This data describes a binding interaction between two proteins.

Contacts between the two chains:
Residue A487 in the second protein is in contact with residue M364 in the first protein (closest heavy-atom distance 4.2 Å).
Residue V46 in the second protein interacts with residue L49 in the first protein (closest heavy-atom distance 4.1 Å).
Residue T72 in the second protein interacts with residue L71 in the first protein (closest heavy-atom distance 4.0 Å).
Residue R522 in the second protein interacts with residue N559 in the first protein (closest heavy-atom distance 3.9 Å).
Residue L60 in the second protein interacts with residue L60 in the first protein (closest heavy-atom distance 3.7 Å).
Residue F472 in the second protein contacts residue M465 in the first protein (closest heavy-atom distance 3.8 Å).
Residue N474 in the second protein interacts with residue P586 in the first protein (closest heavy-atom distance 3.9 Å).
Residue Q513 in the second protein contacts residue K517 in the first protein (closest heavy-atom distance 3.4 Å).
Residue M57 in the second protein contacts residue M57 in the first protein (closest heavy-atom distance 3.4 Å).
Residue E480 in the second protein is in contact with residue G363 in the first protein (closest heavy-atom distance 3.4 Å).
Residue L468 in the second protein contacts residue L75 in the first protein (closest heavy-atom distance 3.8 Å).
Residue L68 in the second protein is in contact with residue L68 in the first protein (closest heavy-atom distance 3.4 Å).
Residue L520 in the second protein contacts residue F519 in the first protein (closest heavy-atom distance 3.8 Å).
Residue L71 in the second protein interacts with residue L68 in the first protein (closest heavy-atom distance 3.9 Å).
Residue N474 in the second protein is in contact with residue L585 in the first protein (closest heavy-atom distance 3.7 Å).
Residue D502 in the second protein contacts residue M364 in the first protein (closest heavy-atom distance 4.3 Å).
Residue H509 in the second protein is in contact with residue M558 in the first protein (closest heavy-atom distance 3.6 Å).
Residue L520 in the second protein interacts with residue G518 in the first protein (closest heavy-atom distance 3.5 Å).
Residue L520 in the second protein contacts residue K517 in the first protein (closest heavy-atom distance 3.9 Å).
Residue F53 in the second protein is in contact with residue G52 in the first protein (closest heavy-atom distance 4.3 Å).
Residue E480 in the second protein contacts residue G362 in the first protein (closest heavy-atom distance 4.3 Å).
Residue G484 in the second protein is in contact with residue M364 in the first protein (closest heavy-atom distance 3.8 Å).
Residue L68 in the second protein is in contact with residue E70 in the first protein (closest heavy-atom distance 4.0 Å).
Residue R61 in the second protein interacts with residue K63 in the first protein (closest heavy-atom distance 4.1 Å).
Residue H509 in the second protein interacts with residue L585 in the first protein (closest heavy-atom distance 3.6 Å).
Residue M465 in the second protein contacts residue L75 in the first protein (closest heavy-atom distance 3.5 Å).
Residue H498 in the second protein interacts with residue H367 in the first protein (closest heavy-atom distance 3.1 Å).
Residue S466 in the second protein is in contact with residue R359 in the first protein (closest heavy-atom distance 2.8 Å).
Residue D557 in the second protein is in contact with residue N559 in the first protein (closest heavy-atom distance 4.2 Å).
Residue R61 in the second protein is in contact with residue L60 in the first protein (closest heavy-atom distance 4.2 Å).
Residue M465 in the second protein is in contact with residue L71 in the first protein (closest heavy-atom distance 4.3 Å).
Residue W462 in the second protein interacts with residue F355 in the first protein (closest heavy-atom distance 3.3 Å).
Residue G469 in the second protein contacts residue L75 in the first protein (closest heavy-atom distance 4.0 Å).
Residue F53 in the second protein interacts with residue M57 in the first protein (closest heavy-atom distance 3.5 Å).
Residue R483 in the second protein is in contact with residue M364 in the first protein (closest heavy-atom distance 3.8 Å).
Residue H498 in the second protein contacts residue M364 in the first protein (closest heavy-atom distance 3.8 Å).
Residue M57 in the second protein is in contact with residue S56 in the first protein (closest heavy-atom distance 3.4 Å).
Residue M57 in the second protein contacts residue L60 in the first protein (closest heavy-atom distance 3.7 Å).
Residue L476 in the second protein contacts residue L585 in the first protein (closest heavy-atom distance 3.6 Å).
Residue M465 in the second protein interacts with residue S74 in the first protein (closest heavy-atom distance 3.6 Å).
Residue L524 in the second protein interacts with residue M558 in the first protein (closest heavy-atom distance 4.2 Å).
Residue W462 in the second protein interacts with residue Y373 in the first protein (closest heavy-atom distance 3.8 Å).
Residue I64 in the second protein interacts with residue I64 in the first protein (closest heavy-atom distance 3.6 Å).
Residue F53 in the second protein contacts residue F53 in the first protein (closest heavy-atom distance 3.3 Å).
Residue D65 in the second protein is in contact with residue K63 in the first protein (closest heavy-atom distance 2.6 Å).
Residue G484 in the second protein contacts residue G362 in the first protein (closest heavy-atom distance 3.9 Å).
Residue F472 in the second protein is in contact with residue L79 in the first protein (closest heavy-atom distance 3.9 Å).
Residue R511 in the second protein is in contact with residue M558 in the first protein (closest heavy-atom distance 2.9 Å).
Residue L501 in the second protein interacts with residue M364 in the first protein (closest heavy-atom distance 3.5 Å).
Residue E480 in the second protein contacts residue R361 in the first protein (closest heavy-atom distance 3.0 Å).
Residue M465 in the second protein contacts residue R359 in the first protein (closest heavy-atom distance 4.3 Å).
Residue G484 in the second protein is in contact with residue G363 in the first protein (closest heavy-atom distance 3.6 Å).
Residue W462 in the second protein interacts with residue R359 in the first protein (closest heavy-atom distance 3.6 Å).
Residue S477 in the second protein is in contact with residue L585 in the first protein (closest heavy-atom distance 3.7 Å).
Residue V481 in the second protein is in contact with residue R361 in the first protein (closest heavy-atom distance 3.6 Å).
Residue I64 in the second protein interacts with residue K63 in the first protein (closest heavy-atom distance 3.8 Å).
Residue I64 in the second protein contacts residue L60 in the first protein (closest heavy-atom distance 3.5 Å).
Residue R522 in the second protein contacts residue F519 in the first protein (closest heavy-atom distance 3.9 Å).
Residue F53 in the second protein interacts with residue S56 in the first protein (closest heavy-atom distance 3.8 Å).
Residue R61 in the second protein is in contact with residue R59 in the first protein (closest heavy-atom distance 3.6 Å).

Sequence of the second protein:
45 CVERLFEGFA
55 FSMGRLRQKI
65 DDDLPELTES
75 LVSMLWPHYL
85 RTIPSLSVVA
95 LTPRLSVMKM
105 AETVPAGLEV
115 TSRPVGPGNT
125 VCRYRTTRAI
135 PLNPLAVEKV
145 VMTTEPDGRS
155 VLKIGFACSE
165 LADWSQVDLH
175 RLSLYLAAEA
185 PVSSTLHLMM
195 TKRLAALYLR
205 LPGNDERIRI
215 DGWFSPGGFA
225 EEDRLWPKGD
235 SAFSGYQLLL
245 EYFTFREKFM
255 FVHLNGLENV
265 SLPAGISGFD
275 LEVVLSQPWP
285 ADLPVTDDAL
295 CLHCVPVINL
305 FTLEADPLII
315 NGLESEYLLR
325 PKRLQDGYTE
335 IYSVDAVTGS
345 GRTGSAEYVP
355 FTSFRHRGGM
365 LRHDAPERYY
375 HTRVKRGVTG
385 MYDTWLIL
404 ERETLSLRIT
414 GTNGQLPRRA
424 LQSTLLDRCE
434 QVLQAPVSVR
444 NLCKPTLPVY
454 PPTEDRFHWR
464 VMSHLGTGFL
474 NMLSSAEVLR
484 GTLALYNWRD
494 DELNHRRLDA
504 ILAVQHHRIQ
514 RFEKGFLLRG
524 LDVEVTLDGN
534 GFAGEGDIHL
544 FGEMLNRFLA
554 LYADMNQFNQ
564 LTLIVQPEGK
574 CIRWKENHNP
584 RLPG

Sequence of the first protein:
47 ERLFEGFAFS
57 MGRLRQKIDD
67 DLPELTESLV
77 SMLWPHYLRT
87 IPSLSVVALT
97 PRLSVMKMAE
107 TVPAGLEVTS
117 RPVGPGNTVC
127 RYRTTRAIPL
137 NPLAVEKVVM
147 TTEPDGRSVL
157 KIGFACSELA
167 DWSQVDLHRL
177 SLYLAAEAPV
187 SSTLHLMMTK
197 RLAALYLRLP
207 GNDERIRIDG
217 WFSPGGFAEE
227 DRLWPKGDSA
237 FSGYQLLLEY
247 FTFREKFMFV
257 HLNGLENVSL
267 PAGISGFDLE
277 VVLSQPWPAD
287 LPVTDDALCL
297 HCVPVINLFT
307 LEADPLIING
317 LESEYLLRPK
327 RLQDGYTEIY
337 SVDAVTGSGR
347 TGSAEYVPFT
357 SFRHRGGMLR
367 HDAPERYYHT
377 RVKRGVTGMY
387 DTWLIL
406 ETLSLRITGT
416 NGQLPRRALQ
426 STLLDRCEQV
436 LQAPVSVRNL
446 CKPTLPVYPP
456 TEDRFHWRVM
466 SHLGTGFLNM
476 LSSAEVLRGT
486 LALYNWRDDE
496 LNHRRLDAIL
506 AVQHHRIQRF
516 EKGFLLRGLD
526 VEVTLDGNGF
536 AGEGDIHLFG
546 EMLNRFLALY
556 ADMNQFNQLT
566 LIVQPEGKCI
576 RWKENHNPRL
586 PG